Sequence of protein 1:
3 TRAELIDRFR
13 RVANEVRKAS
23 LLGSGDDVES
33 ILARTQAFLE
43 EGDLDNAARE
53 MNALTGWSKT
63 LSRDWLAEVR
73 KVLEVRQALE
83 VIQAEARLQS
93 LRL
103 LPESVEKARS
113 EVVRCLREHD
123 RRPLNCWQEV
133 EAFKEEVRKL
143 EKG

Interface contacts:
Residue L46 in protein 1 interacts with residue Q91 in protein 2 (closest heavy-atom distance 3.4 Å).
Residue Q85 in protein 1 is in contact with residue T57 in protein 2 (closest heavy-atom distance 3.4 Å).
Residue A50 in protein 1 interacts with residue Q85 in protein 2 (closest heavy-atom distance 3.9 Å).
Residue L56 in protein 1 is in contact with residue R78 in protein 2 (closest heavy-atom distance 3.5 Å).
Residue S64 in protein 1 interacts with residue R78 in protein 2 (closest heavy-atom distance 3.2 Å).
Residue V18 in protein 1 is in contact with residue V77 in protein 2 (closest heavy-atom distance 3.4 Å).
Residue I84 in protein 1 interacts with residue M53 in protein 2 (closest heavy-atom distance 3.8 Å).
Residue R78 in protein 1 interacts with residue T57 in protein 2 (closest heavy-atom distance 2.8 Å).
Residue I84 in protein 1 is in contact with residue R10 in protein 2 (closest heavy-atom distance 3.4 Å).
Residue Q85 in protein 1 is in contact with residue M53 in protein 2 (closest heavy-atom distance 3.5 Å).
Residue E70 in protein 1 interacts with residue L23 in protein 2 (closest heavy-atom distance 3.5 Å).
Residue E87 in protein 1 is in contact with residue R10 in protein 2 (closest heavy-atom distance 3.4 Å).
Residue W67 in protein 1 interacts with residue R78 in protein 2 (closest heavy-atom distance 3.7 Å).
Residue V14 in protein 1 interacts with residue I84 in protein 2 (closest heavy-atom distance 3.5 Å).
Residue K73 in protein 1 contacts residue E17 in protein 2 (closest heavy-atom distance 3.5 Å).
Residue L23 in protein 1 contacts residue V74 in protein 2 (closest heavy-atom distance 3.3 Å).
Residue R89 in protein 1 is in contact with residue A50 in protein 2 (closest heavy-atom distance 3.6 Å).
Residue Q85 in protein 1 is in contact with residue N54 in protein 2 (closest heavy-atom distance 2.7 Å).
Residue R78 in protein 1 contacts residue W59 in protein 2 (closest heavy-atom distance 3.3 Å).
Residue L81 in protein 1 interacts with residue T57 in protein 2 (closest heavy-atom distance 3.5 Å).
Residue F11 in protein 1 contacts residue L81 in protein 2 (closest heavy-atom distance 3.9 Å).
Residue W67 in protein 1 is in contact with residue V74 in protein 2 (closest heavy-atom distance 3.7 Å).
Residue A50 in protein 1 interacts with residue R89 in protein 2 (closest heavy-atom distance 3.8 Å).
Residue F11 in protein 1 interacts with residue I84 in protein 2 (closest heavy-atom distance 3.7 Å).
Residue V77 in protein 1 is in contact with residue V18 in protein 2 (closest heavy-atom distance 3.0 Å).
Residue V14 in protein 1 interacts with residue L81 in protein 2 (closest heavy-atom distance 3.3 Å).
Residue L81 in protein 1 is in contact with residue V14 in protein 2 (closest heavy-atom distance 3.7 Å).
Residue T57 in protein 1 is in contact with residue R78 in protein 2 (closest heavy-atom distance 2.7 Å).
Residue R4 in protein 1 interacts with residue Q91 in protein 2 (closest heavy-atom distance 3.5 Å).
Residue N54 in protein 1 is in contact with residue Q85 in protein 2 (closest heavy-atom distance 3.0 Å).
Residue A88 in protein 1 interacts with residue L46 in protein 2 (closest heavy-atom distance 3.7 Å).
Residue Q85 in protein 1 is in contact with residue A50 in protein 2 (closest heavy-atom distance 3.5 Å).
Residue L81 in protein 1 contacts residue L56 in protein 2 (closest heavy-atom distance 3.7 Å).
Residue T57 in protein 1 is in contact with residue E82 in protein 2 (closest heavy-atom distance 3.8 Å).
Residue L23 in protein 1 contacts residue L23 in protein 2 (closest heavy-atom distance 3.7 Å).
Residue V77 in protein 1 contacts residue E17 in protein 2 (closest heavy-atom distance 3.4 Å).
Residue T57 in protein 1 is in contact with residue Q85 in protein 2 (closest heavy-atom distance 3.1 Å).
Residue E17 in protein 1 contacts residue V77 in protein 2 (closest heavy-atom distance 3.8 Å).
Residue W59 in protein 1 is in contact with residue R78 in protein 2 (closest heavy-atom distance 3.1 Å).
Residue V74 in protein 1 is in contact with residue L23 in protein 2 (closest heavy-atom distance 3.2 Å).
Residue M53 in protein 1 contacts residue Q85 in protein 2 (closest heavy-atom distance 3.6 Å).
Residue M53 in protein 1 is in contact with residue I84 in protein 2 (closest heavy-atom distance 3.1 Å).
Residue T3 in protein 1 is in contact with residue Q91 in protein 2 (closest heavy-atom distance 3.0 Å).
Residue R10 in protein 1 is in contact with residue V83 in protein 2 (closest heavy-atom distance 3.6 Å).
Residue V83 in protein 1 contacts residue R10 in protein 2 (closest heavy-atom distance 3.7 Å).
Residue V71 in protein 1 is in contact with residue V71 in protein 2 (closest heavy-atom distance 3.5 Å).
Residue S92 in protein 1 is in contact with residue L46 in protein 2 (closest heavy-atom distance 3.7 Å).
Residue L7 in protein 1 contacts residue I84 in protein 2 (closest heavy-atom distance 3.9 Å).
Residue L81 in protein 1 contacts residue V18 in protein 2 (closest heavy-atom distance 3.9 Å).
Residue V74 in protein 1 contacts residue L24 in protein 2 (closest heavy-atom distance 3.4 Å).
Residue L75 in protein 1 is in contact with residue W67 in protein 2 (closest heavy-atom distance 3.9 Å).
Residue V77 in protein 1 contacts residue L24 in protein 2 (closest heavy-atom distance 3.7 Å).
Residue V74 in protein 1 contacts residue W67 in protein 2 (closest heavy-atom distance 3.7 Å).
Residue S22 in protein 1 interacts with residue E70 in protein 2 (closest heavy-atom distance 2.7 Å).
Residue V71 in protein 1 interacts with residue L23 in protein 2 (closest heavy-atom distance 3.7 Å).
Residue E87 in protein 1 is in contact with residue L7 in protein 2 (closest heavy-atom distance 3.7 Å).
Residue L7 in protein 1 is in contact with residue A88 in protein 2 (closest heavy-atom distance 3.9 Å).
Residue R10 in protein 1 is in contact with residue I84 in protein 2 (closest heavy-atom distance 3.8 Å).
Residue Q91 in protein 1 is in contact with residue L46 in protein 2 (closest heavy-atom distance 3.5 Å).
Residue W67 in protein 1 interacts with residue L75 in protein 2 (closest heavy-atom distance 3.7 Å).

This data describes a binding interaction between two proteins.

Sequence of protein 2:
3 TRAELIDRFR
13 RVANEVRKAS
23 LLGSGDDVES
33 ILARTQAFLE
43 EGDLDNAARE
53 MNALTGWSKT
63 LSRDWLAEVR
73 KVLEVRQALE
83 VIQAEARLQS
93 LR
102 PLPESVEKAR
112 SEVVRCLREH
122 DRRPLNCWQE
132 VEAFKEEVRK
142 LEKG